Sequence of protein 1:
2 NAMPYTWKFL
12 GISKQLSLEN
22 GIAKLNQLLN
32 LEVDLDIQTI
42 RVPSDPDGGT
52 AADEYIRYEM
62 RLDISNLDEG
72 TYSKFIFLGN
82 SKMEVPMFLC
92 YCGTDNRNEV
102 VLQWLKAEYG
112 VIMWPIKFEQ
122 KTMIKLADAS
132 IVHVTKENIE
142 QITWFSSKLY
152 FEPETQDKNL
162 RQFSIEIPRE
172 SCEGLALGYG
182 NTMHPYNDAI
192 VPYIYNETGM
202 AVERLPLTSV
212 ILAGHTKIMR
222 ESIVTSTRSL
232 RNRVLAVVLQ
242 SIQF

Contacts between the two chains:
Residue W143 in protein 2 interacts with residue S14 in protein 1 (closest heavy-atom distance 3.7 Å).
Residue Q144 in protein 2 contacts residue I113 in protein 1 (closest heavy-atom distance 3.9 Å).
Residue F147 in protein 2 is in contact with residue M114 in protein 1 (closest heavy-atom distance 5.0 Å).
Residue I69 in protein 2 interacts with residue A108 in protein 1 (closest heavy-atom distance 5.0 Å).
Residue F147 in protein 2 is in contact with residue W115 in protein 1 (closest heavy-atom distance 3.4 Å).
Residue L86 in protein 2 contacts residue K107 in protein 1 (closest heavy-atom distance 4.5 Å).
Residue K150 in protein 2 contacts residue F245 in protein 1 (closest heavy-atom distance 4.0 Å).
Residue W143 in protein 2 contacts residue I113 in protein 1 (closest heavy-atom distance 3.7 Å).
Residue W139 in protein 2 contacts residue I113 in protein 1 (closest heavy-atom distance 3.5 Å).
Residue F147 in protein 2 is in contact with residue I113 in protein 1 (closest heavy-atom distance 4.7 Å).
Residue L86 in protein 2 contacts residue I113 in protein 1 (closest heavy-atom distance 3.8 Å).
Residue W143 in protein 2 interacts with residue E85 in protein 1 (closest heavy-atom distance 3.2 Å).
Residue L142 in protein 2 interacts with residue E85 in protein 1 (closest heavy-atom distance 3.8 Å).
Residue W143 in protein 2 contacts residue V86 in protein 1 (closest heavy-atom distance 3.6 Å).
Residue S146 in protein 2 contacts residue F245 in protein 1 (closest heavy-atom distance 4.0 Å).
Residue K150 in protein 2 interacts with residue W115 in protein 1 (closest heavy-atom distance 5.0 Å).
Residue L85 in protein 2 contacts residue A108 in protein 1 (closest heavy-atom distance 4.6 Å).

This data describes a binding interaction between two proteins.

Sequence of protein 2:
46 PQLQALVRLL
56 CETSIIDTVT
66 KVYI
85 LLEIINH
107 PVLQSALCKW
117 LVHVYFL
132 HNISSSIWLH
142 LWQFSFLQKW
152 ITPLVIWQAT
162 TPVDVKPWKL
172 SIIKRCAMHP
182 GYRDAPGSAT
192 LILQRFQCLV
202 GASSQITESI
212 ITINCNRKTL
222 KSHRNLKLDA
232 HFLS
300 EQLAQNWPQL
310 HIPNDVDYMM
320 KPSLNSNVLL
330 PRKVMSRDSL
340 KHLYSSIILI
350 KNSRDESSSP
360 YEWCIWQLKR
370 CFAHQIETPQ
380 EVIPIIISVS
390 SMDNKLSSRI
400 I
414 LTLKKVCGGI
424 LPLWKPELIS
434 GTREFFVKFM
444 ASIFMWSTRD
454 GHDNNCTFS